Sequence of chain B:
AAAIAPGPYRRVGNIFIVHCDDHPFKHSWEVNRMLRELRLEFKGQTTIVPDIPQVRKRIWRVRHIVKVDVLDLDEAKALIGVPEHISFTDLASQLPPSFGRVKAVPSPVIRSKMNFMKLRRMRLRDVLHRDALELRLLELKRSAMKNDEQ

Sequence of chain A:
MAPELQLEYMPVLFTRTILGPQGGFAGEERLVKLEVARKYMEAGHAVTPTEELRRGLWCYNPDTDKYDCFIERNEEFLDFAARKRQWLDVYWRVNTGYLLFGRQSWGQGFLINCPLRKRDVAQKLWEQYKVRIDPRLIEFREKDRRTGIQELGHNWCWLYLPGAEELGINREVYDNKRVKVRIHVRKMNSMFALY

Interface contacts:
Residue M191 in chain A contacts residue V31 in chain B (closest heavy-atom distance 4.2 Å).
Residue S190 in chain A is in contact with residue H27 in chain B (closest heavy-atom distance 3.8 Å).
Residue S190 in chain A contacts residue S28 in chain B (closest heavy-atom distance 3.5 Å).
Residue A193 in chain A contacts residue H64 in chain B (closest heavy-atom distance 4.8 Å).
Residue S190 in chain A interacts with residue V31 in chain B (closest heavy-atom distance 4.8 Å).
Residue S190 in chain A contacts residue H64 in chain B (closest heavy-atom distance 3.8 Å).
Residue L194 in chain A is in contact with residue R63 in chain B (closest heavy-atom distance 3.6 Å).
Residue M191 in chain A interacts with residue S28 in chain B (closest heavy-atom distance 4.2 Å).
Residue L194 in chain A is in contact with residue H64 in chain B (closest heavy-atom distance 3.2 Å).
Residue M191 in chain A contacts residue H64 in chain B (closest heavy-atom distance 4.5 Å).

This data describes a binding interaction between two proteins.